Sequence of the first protein:
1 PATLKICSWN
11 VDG

Interface contacts:
Residue T74 in the second protein interacts with residue C7 in the first protein (closest heavy-atom distance 2.7 Å).
Residue W31 in the second protein is in contact with residue V11 in the first protein (closest heavy-atom distance 3.7 Å).
Residue W31 in the second protein contacts residue C7 in the first protein (closest heavy-atom distance 3.8 Å).
Residue G91 in the second protein contacts residue K5 in the first protein (closest heavy-atom distance 4.4 Å).
Residue P75 in the second protein interacts with residue K5 in the first protein (closest heavy-atom distance 3.4 Å).
Residue W31 in the second protein is in contact with residue S8 in the first protein (closest heavy-atom distance 4.3 Å).
Residue P34 in the second protein is in contact with residue L4 in the first protein (closest heavy-atom distance 3.5 Å).
Residue A73 in the second protein is in contact with residue I6 in the first protein (closest heavy-atom distance 3.6 Å).
Residue G91 in the second protein is in contact with residue I6 in the first protein (closest heavy-atom distance 3.7 Å).
Residue T74 in the second protein is in contact with residue K5 in the first protein (closest heavy-atom distance 4.3 Å).
Residue C32 in the second protein contacts residue C7 in the first protein (closest heavy-atom distance 2.0 Å).
Residue T74 in the second protein contacts residue I6 in the first protein (closest heavy-atom distance 3.3 Å).
Residue A73 in the second protein is in contact with residue W9 in the first protein (closest heavy-atom distance 3.0 Å).
Residue P34 in the second protein is in contact with residue C7 in the first protein (closest heavy-atom distance 4.7 Å).
Residue P75 in the second protein contacts residue I6 in the first protein (closest heavy-atom distance 4.0 Å).
Residue D60 in the second protein contacts residue G13 in the first protein (closest heavy-atom distance 4.3 Å).
Residue S90 in the second protein is in contact with residue I6 in the first protein (closest heavy-atom distance 4.6 Å).
Residue K72 in the second protein is in contact with residue W9 in the first protein (closest heavy-atom distance 3.2 Å).
Residue A92 in the second protein contacts residue K5 in the first protein (closest heavy-atom distance 3.5 Å).
Residue A66 in the second protein interacts with residue W9 in the first protein (closest heavy-atom distance 3.9 Å).
Residue A73 in the second protein interacts with residue C7 in the first protein (closest heavy-atom distance 4.3 Å).
Residue V59 in the second protein interacts with residue W9 in the first protein (closest heavy-atom distance 3.4 Å).
Residue A35 in the second protein contacts residue C7 in the first protein (closest heavy-atom distance 3.9 Å).
Residue A92 in the second protein contacts residue I6 in the first protein (closest heavy-atom distance 4.6 Å).
Residue P75 in the second protein contacts residue C7 in the first protein (closest heavy-atom distance 4.6 Å).
Residue T74 in the second protein interacts with residue W9 in the first protein (closest heavy-atom distance 3.3 Å).
Residue V71 in the second protein is in contact with residue W9 in the first protein (closest heavy-atom distance 3.3 Å).

These two protein chains interact to form a complex.

Sequence of the second protein:
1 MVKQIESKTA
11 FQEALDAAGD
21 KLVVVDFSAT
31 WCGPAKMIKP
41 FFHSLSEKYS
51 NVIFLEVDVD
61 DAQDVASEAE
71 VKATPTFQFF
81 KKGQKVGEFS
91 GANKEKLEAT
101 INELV